Sequence of the first protein:
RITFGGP

Sequence of the second protein:
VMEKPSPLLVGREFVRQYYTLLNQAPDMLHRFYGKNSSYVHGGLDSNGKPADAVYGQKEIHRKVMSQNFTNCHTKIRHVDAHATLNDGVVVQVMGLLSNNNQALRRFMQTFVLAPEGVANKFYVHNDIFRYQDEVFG

Residue-level contacts at the interface:
Residue Q43 in the second protein interacts with residue F17 in the first protein (closest heavy-atom distance 3.5 Å).
Residue F58 in the second protein is in contact with residue G19 in the first protein (closest heavy-atom distance 3.9 Å).
Residue Y150 in the second protein contacts residue G19 in the first protein (closest heavy-atom distance 3.5 Å).
Residue E142 in the second protein contacts residue P20 in the first protein (closest heavy-atom distance 3.9 Å).
Residue R57 in the second protein interacts with residue G18 in the first protein (closest heavy-atom distance 3.8 Å).
Residue N147 in the second protein is in contact with residue R14 in the first protein (closest heavy-atom distance 4.0 Å).
Residue P31 in the second protein contacts residue I15 in the first protein (closest heavy-atom distance 4.0 Å).
Residue Y59 in the second protein interacts with residue G19 in the first protein (closest heavy-atom distance 3.6 Å).
Residue E39 in the second protein is in contact with residue F17 in the first protein (closest heavy-atom distance 4.1 Å).
Residue F58 in the second protein contacts residue F17 in the first protein (closest heavy-atom distance 3.7 Å).
Residue R57 in the second protein is in contact with residue G19 in the first protein (closest heavy-atom distance 2.9 Å).
Residue K148 in the second protein contacts residue G18 in the first protein (closest heavy-atom distance 3.5 Å).
Residue F149 in the second protein contacts residue F17 in the first protein (closest heavy-atom distance 3.1 Å).
Residue N147 in the second protein contacts residue I15 in the first protein (closest heavy-atom distance 3.2 Å).
Residue L139 in the second protein contacts residue F17 in the first protein (closest heavy-atom distance 4.4 Å).
Residue A146 in the second protein is in contact with residue T16 in the first protein (closest heavy-atom distance 4.9 Å).
Residue Y150 in the second protein interacts with residue P20 in the first protein (closest heavy-atom distance 3.6 Å).
Residue E142 in the second protein is in contact with residue G18 in the first protein (closest heavy-atom distance 3.6 Å).
Residue K148 in the second protein is in contact with residue F17 in the first protein (closest heavy-atom distance 4.2 Å).
Residue A146 in the second protein is in contact with residue R14 in the first protein (closest heavy-atom distance 4.0 Å).
Residue Y150 in the second protein is in contact with residue G18 in the first protein (closest heavy-atom distance 3.2 Å).
Residue V145 in the second protein interacts with residue T16 in the first protein (closest heavy-atom distance 4.6 Å).
Residue F149 in the second protein is in contact with residue I15 in the first protein (closest heavy-atom distance 4.4 Å).
Residue Y59 in the second protein is in contact with residue P20 in the first protein (closest heavy-atom distance 4.5 Å).
Residue N147 in the second protein is in contact with residue T16 in the first protein (closest heavy-atom distance 3.0 Å).
Residue F40 in the second protein is in contact with residue F17 in the first protein (closest heavy-atom distance 3.6 Å).
Residue K148 in the second protein interacts with residue T16 in the first protein (closest heavy-atom distance 3.0 Å).
Residue V36 in the second protein is in contact with residue F17 in the first protein (closest heavy-atom distance 3.8 Å).
Residue K148 in the second protein is in contact with residue G19 in the first protein (closest heavy-atom distance 4.9 Å).
Residue Q43 in the second protein interacts with residue I15 in the first protein (closest heavy-atom distance 4.6 Å).
Residue L35 in the second protein is in contact with residue I15 in the first protein (closest heavy-atom distance 4.8 Å).
Residue V36 in the second protein contacts residue I15 in the first protein (closest heavy-atom distance 3.9 Å).
Residue F149 in the second protein interacts with residue G18 in the first protein (closest heavy-atom distance 3.0 Å).
Residue F58 in the second protein contacts residue G18 in the first protein (closest heavy-atom distance 4.2 Å).
Residue F149 in the second protein interacts with residue T16 in the first protein (closest heavy-atom distance 2.8 Å).
Residue G60 in the second protein interacts with residue P20 in the first protein (closest heavy-atom distance 3.9 Å).
Residue G60 in the second protein is in contact with residue G19 in the first protein (closest heavy-atom distance 4.6 Å).
Residue E142 in the second protein is in contact with residue G19 in the first protein (closest heavy-atom distance 4.1 Å).

These two protein chains interact to form a complex.